Sequence of chain A:
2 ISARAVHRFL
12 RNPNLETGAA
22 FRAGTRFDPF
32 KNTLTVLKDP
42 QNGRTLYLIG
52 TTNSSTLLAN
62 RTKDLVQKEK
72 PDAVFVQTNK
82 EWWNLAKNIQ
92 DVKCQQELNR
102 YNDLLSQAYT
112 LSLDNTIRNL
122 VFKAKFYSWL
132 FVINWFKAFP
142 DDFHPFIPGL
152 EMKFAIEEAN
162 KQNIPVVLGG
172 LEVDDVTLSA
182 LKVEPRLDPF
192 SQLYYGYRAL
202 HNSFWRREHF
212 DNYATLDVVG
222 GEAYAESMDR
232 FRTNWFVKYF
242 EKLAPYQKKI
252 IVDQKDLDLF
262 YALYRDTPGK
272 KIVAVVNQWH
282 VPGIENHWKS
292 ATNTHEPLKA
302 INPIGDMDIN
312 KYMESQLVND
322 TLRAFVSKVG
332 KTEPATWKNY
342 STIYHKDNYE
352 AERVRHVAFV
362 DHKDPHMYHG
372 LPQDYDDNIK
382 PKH

Sequence of chain B:
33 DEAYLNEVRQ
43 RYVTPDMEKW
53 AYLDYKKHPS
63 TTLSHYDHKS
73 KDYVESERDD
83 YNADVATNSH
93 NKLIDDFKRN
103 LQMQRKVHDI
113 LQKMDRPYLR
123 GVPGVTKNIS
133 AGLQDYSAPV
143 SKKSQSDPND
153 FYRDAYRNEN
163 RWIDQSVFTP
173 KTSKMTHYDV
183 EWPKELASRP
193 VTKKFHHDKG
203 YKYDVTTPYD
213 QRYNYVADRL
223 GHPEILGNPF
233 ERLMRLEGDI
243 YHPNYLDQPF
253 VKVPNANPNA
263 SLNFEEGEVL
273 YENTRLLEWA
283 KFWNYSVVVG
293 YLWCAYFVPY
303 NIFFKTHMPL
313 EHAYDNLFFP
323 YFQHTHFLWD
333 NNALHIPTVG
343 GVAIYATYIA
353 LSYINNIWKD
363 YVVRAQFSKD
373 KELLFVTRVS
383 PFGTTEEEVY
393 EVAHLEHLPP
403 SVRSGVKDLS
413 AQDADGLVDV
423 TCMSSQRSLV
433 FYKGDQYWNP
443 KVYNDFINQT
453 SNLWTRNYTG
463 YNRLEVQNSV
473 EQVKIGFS

This data describes a binding interaction between two proteins.

Residue-level contacts at the interface:
Residue L135 in chain B interacts with residue G306 in chain A (closest heavy-atom distance 3.6 Å).
Residue I131 in chain B is in contact with residue N303 in chain A (closest heavy-atom distance 3.8 Å).
Residue Y36 in chain B interacts with residue E315 in chain A (closest heavy-atom distance 3.8 Å).
Residue K129 in chain B interacts with residue N311 in chain A (closest heavy-atom distance 3.6 Å).
Residue I131 in chain B is in contact with residue G306 in chain A (closest heavy-atom distance 3.6 Å).
Residue D117 in chain B is in contact with residue L318 in chain A (closest heavy-atom distance 3.4 Å).
Residue Y120 in chain B contacts residue M314 in chain A (closest heavy-atom distance 3.5 Å).
Residue G126 in chain B contacts residue I305 in chain A (closest heavy-atom distance 3.2 Å).
Residue Y120 in chain B interacts with residue E315 in chain A (closest heavy-atom distance 2.5 Å).
Residue Y44 in chain B is in contact with residue E315 in chain A (closest heavy-atom distance 2.2 Å).
Residue K108 in chain B is in contact with residue F326 in chain A (closest heavy-atom distance 3.3 Å).
Residue V142 in chain B is in contact with residue G25 in chain A (closest heavy-atom distance 3.7 Å).
Residue Y138 in chain B interacts with residue N303 in chain A (closest heavy-atom distance 3.2 Å).
Residue S139 in chain B interacts with residue N13 in chain A (closest heavy-atom distance 4.0 Å).
Residue A140 in chain B interacts with residue N13 in chain A (closest heavy-atom distance 2.9 Å).
Residue Q136 in chain B interacts with residue D307 in chain A (closest heavy-atom distance 3.1 Å).
Residue G134 in chain B contacts residue G306 in chain A (closest heavy-atom distance 3.8 Å).
Residue V127 in chain B contacts residue I310 in chain A (closest heavy-atom distance 3.9 Å).
Residue Q136 in chain B contacts residue G306 in chain A (closest heavy-atom distance 2.9 Å).
Residue T128 in chain B contacts residue M314 in chain A (closest heavy-atom distance 3.6 Å).
Residue N130 in chain B interacts with residue M308 in chain A (closest heavy-atom distance 3.6 Å).
Residue R118 in chain B interacts with residue E315 in chain A (closest heavy-atom distance 2.9 Å).
Residue N160 in chain B is in contact with residue Y341 in chain A (closest heavy-atom distance 3.2 Å).
Residue G126 in chain B is in contact with residue I310 in chain A (closest heavy-atom distance 3.7 Å).
Residue W164 in chain B contacts residue F326 in chain A (closest heavy-atom distance 4.0 Å).
Residue V109 in chain B is in contact with residue L323 in chain A (closest heavy-atom distance 3.8 Å).
Residue N130 in chain B contacts residue N311 in chain A (closest heavy-atom distance 3.0 Å).
Residue T128 in chain B contacts residue I310 in chain A (closest heavy-atom distance 3.8 Å).
Residue N160 in chain B interacts with residue L323 in chain A (closest heavy-atom distance 3.8 Å).
Residue Y138 in chain B is in contact with residue I302 in chain A (closest heavy-atom distance 3.9 Å).
Residue V40 in chain B contacts residue E315 in chain A (closest heavy-atom distance 3.5 Å).
Residue L135 in chain B is in contact with residue D309 in chain A (closest heavy-atom distance 3.7 Å).
Residue Y138 in chain B interacts with residue D307 in chain A (closest heavy-atom distance 3.5 Å).
Residue M105 in chain B interacts with residue F326 in chain A (closest heavy-atom distance 3.5 Å).
Residue N130 in chain B contacts residue I310 in chain A (closest heavy-atom distance 2.7 Å).
Residue I112 in chain B contacts residue F326 in chain A (closest heavy-atom distance 3.7 Å).
Residue M116 in chain B is in contact with residue T322 in chain A (closest heavy-atom distance 3.6 Å).
Residue S139 in chain B contacts residue L16 in chain A (closest heavy-atom distance 3.6 Å).
Residue M116 in chain B is in contact with residue L318 in chain A (closest heavy-atom distance 3.7 Å).
Residue L135 in chain B interacts with residue D307 in chain A (closest heavy-atom distance 3.9 Å).
Residue S143 in chain B interacts with residue F22 in chain A (closest heavy-atom distance 3.1 Å).
Residue N160 in chain B is in contact with residue N340 in chain A (closest heavy-atom distance 3.4 Å).
Residue Y120 in chain B is in contact with residue N311 in chain A (closest heavy-atom distance 3.3 Å).
Residue Y138 in chain B is in contact with residue G306 in chain A (closest heavy-atom distance 3.4 Å).
Residue Y36 in chain B contacts residue N311 in chain A (closest heavy-atom distance 3.5 Å).
Residue L135 in chain B interacts with residue M308 in chain A (closest heavy-atom distance 3.4 Å).
Residue N160 in chain B interacts with residue N320 in chain A (closest heavy-atom distance 3.2 Å).
Residue R118 in chain B is in contact with residue L318 in chain A (closest heavy-atom distance 3.7 Å).
Residue V109 in chain B contacts residue F326 in chain A (closest heavy-atom distance 3.7 Å).
Residue E161 in chain B interacts with residue L323 in chain A (closest heavy-atom distance 4.0 Å).
Residue M116 in chain B contacts residue V319 in chain A (closest heavy-atom distance 3.6 Å).
Residue N130 in chain B interacts with residue D309 in chain A (closest heavy-atom distance 2.7 Å).
Residue M116 in chain B interacts with residue E315 in chain A (closest heavy-atom distance 3.4 Å).
Residue E161 in chain B is in contact with residue V319 in chain A (closest heavy-atom distance 3.6 Å).
Residue V142 in chain B is in contact with residue R23 in chain A (closest heavy-atom distance 3.4 Å).
Residue K129 in chain B interacts with residue I310 in chain A (closest heavy-atom distance 3.3 Å).
Residue I131 in chain B contacts residue I305 in chain A (closest heavy-atom distance 3.9 Å).
Residue Y44 in chain B is in contact with residue V319 in chain A (closest heavy-atom distance 3.1 Å).
Residue V142 in chain B contacts residue T26 in chain A (closest heavy-atom distance 3.8 Å).
Residue P141 in chain B interacts with residue L16 in chain A (closest heavy-atom distance 3.9 Å).